Sequence of protein 2:
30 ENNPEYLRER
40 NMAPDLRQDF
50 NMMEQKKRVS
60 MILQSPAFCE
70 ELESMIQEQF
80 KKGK

Contacts between the two chains:
Residue V398 in protein 1 is in contact with residue I61 in protein 2 (closest heavy-atom distance 3.8 Å).
Residue S396 in protein 1 interacts with residue F67 in protein 2 (closest heavy-atom distance 3.8 Å).
Residue V398 in protein 1 contacts residue F67 in protein 2 (closest heavy-atom distance 3.7 Å).
Residue I400 in protein 1 is in contact with residue R57 in protein 2 (closest heavy-atom distance 3.3 Å).
Residue V398 in protein 1 contacts residue S64 in protein 2 (closest heavy-atom distance 3.6 Å).
Residue H394 in protein 1 contacts residue E70 in protein 2 (closest heavy-atom distance 5.0 Å).
Residue V398 in protein 1 is in contact with residue R57 in protein 2 (closest heavy-atom distance 4.3 Å).
Residue V398 in protein 1 interacts with residue M60 in protein 2 (closest heavy-atom distance 3.5 Å).

These two protein chains interact to form a complex.

Sequence of protein 1:
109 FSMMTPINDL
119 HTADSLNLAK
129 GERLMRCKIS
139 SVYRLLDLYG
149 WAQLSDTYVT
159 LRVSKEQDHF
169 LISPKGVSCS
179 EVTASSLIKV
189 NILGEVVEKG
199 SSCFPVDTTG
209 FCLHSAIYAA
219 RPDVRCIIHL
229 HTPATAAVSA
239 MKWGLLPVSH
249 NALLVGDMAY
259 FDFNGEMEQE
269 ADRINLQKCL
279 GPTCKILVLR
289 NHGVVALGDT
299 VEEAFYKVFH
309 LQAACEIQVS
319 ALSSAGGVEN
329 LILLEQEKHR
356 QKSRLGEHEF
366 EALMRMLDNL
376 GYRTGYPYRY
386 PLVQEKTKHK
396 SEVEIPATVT